Sequence of protein 2:
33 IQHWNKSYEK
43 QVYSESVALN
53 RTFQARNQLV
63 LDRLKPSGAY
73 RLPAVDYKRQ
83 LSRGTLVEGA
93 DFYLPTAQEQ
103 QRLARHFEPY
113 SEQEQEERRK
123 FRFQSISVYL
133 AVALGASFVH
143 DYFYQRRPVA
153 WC

Residue-level contacts at the interface:
Residue G26 in protein 1 contacts residue Y72 in protein 2 (closest heavy-atom distance 4.1 Å).
Residue R31 in protein 1 contacts residue Y72 in protein 2 (closest heavy-atom distance 3.4 Å).
Residue Y33 in protein 1 interacts with residue P68 in protein 2 (closest heavy-atom distance 4.0 Å).
Residue R31 in protein 1 is in contact with residue P75 in protein 2 (closest heavy-atom distance 4.6 Å).
Residue R31 in protein 1 contacts residue L74 in protein 2 (closest heavy-atom distance 3.3 Å).
Residue Y38 in protein 1 is in contact with residue K67 in protein 2 (closest heavy-atom distance 3.2 Å).
Residue Q27 in protein 1 is in contact with residue Y72 in protein 2 (closest heavy-atom distance 3.8 Å).
Residue D34 in protein 1 contacts residue Y72 in protein 2 (closest heavy-atom distance 3.9 Å).
Residue Y33 in protein 1 interacts with residue K67 in protein 2 (closest heavy-atom distance 4.6 Å).
Residue Y37 in protein 1 contacts residue P68 in protein 2 (closest heavy-atom distance 3.7 Å).
Residue Y38 in protein 1 is in contact with residue P68 in protein 2 (closest heavy-atom distance 4.2 Å).
Residue Y37 in protein 1 interacts with residue L66 in protein 2 (closest heavy-atom distance 3.7 Å).
Residue R31 in protein 1 interacts with residue R73 in protein 2 (closest heavy-atom distance 4.1 Å).
Residue D34 in protein 1 interacts with residue P68 in protein 2 (closest heavy-atom distance 3.9 Å).
Residue Y37 in protein 1 contacts residue K67 in protein 2 (closest heavy-atom distance 4.2 Å).
Residue Y33 in protein 1 interacts with residue L66 in protein 2 (closest heavy-atom distance 2.5 Å).
Residue Y37 in protein 1 contacts residue L63 in protein 2 (closest heavy-atom distance 3.4 Å).
Residue G30 in protein 1 interacts with residue Y72 in protein 2 (closest heavy-atom distance 3.5 Å).
Residue D34 in protein 1 interacts with residue R73 in protein 2 (closest heavy-atom distance 3.7 Å).

Sequence of protein 1:
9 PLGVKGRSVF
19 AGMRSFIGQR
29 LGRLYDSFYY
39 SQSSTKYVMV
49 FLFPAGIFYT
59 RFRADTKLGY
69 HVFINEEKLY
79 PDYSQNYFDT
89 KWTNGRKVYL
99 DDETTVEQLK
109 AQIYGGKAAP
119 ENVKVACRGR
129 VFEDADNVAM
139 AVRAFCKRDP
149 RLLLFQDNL

These two protein chains interact to form a complex.